Sequence of the first protein:
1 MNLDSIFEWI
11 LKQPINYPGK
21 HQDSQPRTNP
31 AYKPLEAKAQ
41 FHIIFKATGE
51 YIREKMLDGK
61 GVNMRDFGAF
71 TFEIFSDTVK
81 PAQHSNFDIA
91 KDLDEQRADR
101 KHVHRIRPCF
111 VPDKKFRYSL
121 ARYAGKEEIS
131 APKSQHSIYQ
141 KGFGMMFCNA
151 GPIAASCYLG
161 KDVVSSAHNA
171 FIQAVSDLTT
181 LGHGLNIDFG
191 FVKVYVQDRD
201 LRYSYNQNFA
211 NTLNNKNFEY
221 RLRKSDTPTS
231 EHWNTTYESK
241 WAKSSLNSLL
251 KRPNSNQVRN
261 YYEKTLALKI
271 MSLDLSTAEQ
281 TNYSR

Interface contacts:
Residue W304 in the second protein contacts residue L268 in the first protein (closest heavy-atom distance 3.4 Å).
Residue I7 in the second protein contacts residue Y283 in the first protein (closest heavy-atom distance 2.9 Å).
Residue F294 in the second protein interacts with residue S272 in the first protein (closest heavy-atom distance 3.8 Å).
Residue G573 in the second protein is in contact with residue Y283 in the first protein (closest heavy-atom distance 3.9 Å).
Residue Q48 in the second protein is in contact with residue A278 in the first protein (closest heavy-atom distance 3.6 Å).
Residue Q48 in the second protein contacts residue T281 in the first protein (closest heavy-atom distance 2.8 Å).
Residue D289 in the second protein interacts with residue Y261 in the first protein (closest heavy-atom distance 4.1 Å).
Residue T49 in the second protein interacts with residue R285 in the first protein (closest heavy-atom distance 3.5 Å).
Residue L51 in the second protein interacts with residue R285 in the first protein (closest heavy-atom distance 3.3 Å).
Residue R52 in the second protein contacts residue R285 in the first protein (closest heavy-atom distance 3.0 Å).
Residue R315 in the second protein contacts residue S272 in the first protein (closest heavy-atom distance 3.2 Å).
Residue E28 in the second protein contacts residue K264 in the first protein (closest heavy-atom distance 2.4 Å).
Residue E4 in the second protein is in contact with residue Y283 in the first protein (closest heavy-atom distance 3.4 Å).
Residue A9 in the second protein interacts with residue T277 in the first protein (closest heavy-atom distance 4.3 Å).
Residue S47 in the second protein interacts with residue A278 in the first protein (closest heavy-atom distance 3.5 Å).
Residue R46 in the second protein contacts residue A278 in the first protein (closest heavy-atom distance 2.7 Å).
Residue R41 in the second protein contacts residue T277 in the first protein (closest heavy-atom distance 2.5 Å).
Residue Q8 in the second protein interacts with residue S276 in the first protein (closest heavy-atom distance 4.0 Å).
Residue I11 in the second protein interacts with residue S276 in the first protein (closest heavy-atom distance 3.6 Å).
Residue V10 in the second protein is in contact with residue S276 in the first protein (closest heavy-atom distance 3.1 Å).
Residue D6 in the second protein contacts residue Y283 in the first protein (closest heavy-atom distance 3.2 Å).
Residue L5 in the second protein interacts with residue Y283 in the first protein (closest heavy-atom distance 2.5 Å).
Residue I43 in the second protein interacts with residue L268 in the first protein (closest heavy-atom distance 3.6 Å).
Residue R352 in the second protein interacts with residue T277 in the first protein (closest heavy-atom distance 2.3 Å).
Residue R46 in the second protein is in contact with residue T277 in the first protein (closest heavy-atom distance 3.2 Å).
Residue I7 in the second protein contacts residue T281 in the first protein (closest heavy-atom distance 3.6 Å).
Residue Q8 in the second protein interacts with residue A278 in the first protein (closest heavy-atom distance 2.9 Å).
Residue A9 in the second protein interacts with residue S276 in the first protein (closest heavy-atom distance 3.3 Å).
Residue F50 in the second protein interacts with residue R285 in the first protein (closest heavy-atom distance 2.9 Å).
Residue I43 in the second protein is in contact with residue M271 in the first protein (closest heavy-atom distance 3.3 Å).
Residue G288 in the second protein contacts residue Y261 in the first protein (closest heavy-atom distance 4.3 Å).
Residue W304 in the second protein is in contact with residue K269 in the first protein (closest heavy-atom distance 3.1 Å).
Residue Q8 in the second protein is in contact with residue E279 in the first protein (closest heavy-atom distance 4.1 Å).
Residue Q8 in the second protein interacts with residue T277 in the first protein (closest heavy-atom distance 3.4 Å).
Residue R52 in the second protein interacts with residue S284 in the first protein (closest heavy-atom distance 4.2 Å).
Residue F50 in the second protein interacts with residue N282 in the first protein (closest heavy-atom distance 3.8 Å).
Residue R315 in the second protein interacts with residue K269 in the first protein (closest heavy-atom distance 3.0 Å).
Residue T291 in the second protein interacts with residue K33 in the first protein (closest heavy-atom distance 4.2 Å).
Residue F294 in the second protein contacts residue L268 in the first protein (closest heavy-atom distance 3.7 Å).
Residue R41 in the second protein contacts residue L275 in the first protein (closest heavy-atom distance 3.1 Å).
Residue R315 in the second protein is in contact with residue L273 in the first protein (closest heavy-atom distance 3.5 Å).
Residue F50 in the second protein interacts with residue T281 in the first protein (closest heavy-atom distance 4.0 Å).
Residue R46 in the second protein contacts residue D274 in the first protein (closest heavy-atom distance 3.0 Å).
Residue T49 in the second protein is in contact with residue N282 in the first protein (closest heavy-atom distance 4.0 Å).
Residue F50 in the second protein interacts with residue Y283 in the first protein (closest heavy-atom distance 4.0 Å).
Residue R46 in the second protein contacts residue E279 in the first protein (closest heavy-atom distance 4.0 Å).
Residue Q48 in the second protein contacts residue N282 in the first protein (closest heavy-atom distance 3.8 Å).
Residue R92 in the second protein interacts with residue R285 in the first protein (closest heavy-atom distance 3.3 Å).
Residue N27 in the second protein contacts residue K264 in the first protein (closest heavy-atom distance 3.6 Å).
Residue D289 in the second protein interacts with residue K33 in the first protein (closest heavy-atom distance 3.9 Å).
Residue I44 in the second protein contacts residue M271 in the first protein (closest heavy-atom distance 3.4 Å).
Residue R352 in the second protein is in contact with residue S276 in the first protein (closest heavy-atom distance 2.6 Å).
Residue T572 in the second protein interacts with residue Y283 in the first protein (closest heavy-atom distance 3.2 Å).
Residue R52 in the second protein interacts with residue Y283 in the first protein (closest heavy-atom distance 2.6 Å).
Residue S47 in the second protein interacts with residue Q280 in the first protein (closest heavy-atom distance 3.2 Å).
Residue D26 in the second protein interacts with residue K264 in the first protein (closest heavy-atom distance 3.6 Å).
Residue W87 in the second protein contacts residue R285 in the first protein (closest heavy-atom distance 3.2 Å).
Residue Q48 in the second protein is in contact with residue Q280 in the first protein (closest heavy-atom distance 2.9 Å).
Residue G288 in the second protein interacts with residue T265 in the first protein (closest heavy-atom distance 3.6 Å).
Residue N316 in the second protein interacts with residue L275 in the first protein (closest heavy-atom distance 3.2 Å).

Sequence of the second protein:
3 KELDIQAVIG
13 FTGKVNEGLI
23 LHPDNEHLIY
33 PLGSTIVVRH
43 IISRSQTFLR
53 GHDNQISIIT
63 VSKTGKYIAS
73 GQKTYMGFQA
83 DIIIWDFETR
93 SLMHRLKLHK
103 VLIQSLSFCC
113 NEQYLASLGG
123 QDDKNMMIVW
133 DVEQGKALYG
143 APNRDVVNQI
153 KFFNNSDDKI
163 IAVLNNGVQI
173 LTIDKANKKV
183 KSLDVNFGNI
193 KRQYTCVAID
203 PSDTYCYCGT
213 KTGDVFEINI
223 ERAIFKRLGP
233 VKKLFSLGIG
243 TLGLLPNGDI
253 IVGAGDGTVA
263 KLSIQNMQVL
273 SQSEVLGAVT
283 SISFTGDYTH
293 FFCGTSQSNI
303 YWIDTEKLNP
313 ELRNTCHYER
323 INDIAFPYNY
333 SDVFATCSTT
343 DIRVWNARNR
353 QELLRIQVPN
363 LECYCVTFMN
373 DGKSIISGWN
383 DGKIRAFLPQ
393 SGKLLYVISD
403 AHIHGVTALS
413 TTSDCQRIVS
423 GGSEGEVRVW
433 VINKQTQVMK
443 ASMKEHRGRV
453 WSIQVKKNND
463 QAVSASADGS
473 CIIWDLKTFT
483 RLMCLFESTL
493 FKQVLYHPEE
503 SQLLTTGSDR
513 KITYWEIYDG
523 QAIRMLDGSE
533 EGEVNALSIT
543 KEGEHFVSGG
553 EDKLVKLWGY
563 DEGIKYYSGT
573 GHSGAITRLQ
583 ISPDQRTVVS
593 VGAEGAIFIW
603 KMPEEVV

This data describes a binding interaction between two proteins.